Sequence of chain B:
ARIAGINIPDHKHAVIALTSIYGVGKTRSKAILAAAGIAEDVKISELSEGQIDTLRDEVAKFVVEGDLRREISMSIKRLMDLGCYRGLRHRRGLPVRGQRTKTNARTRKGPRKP

Sequence of chain A:
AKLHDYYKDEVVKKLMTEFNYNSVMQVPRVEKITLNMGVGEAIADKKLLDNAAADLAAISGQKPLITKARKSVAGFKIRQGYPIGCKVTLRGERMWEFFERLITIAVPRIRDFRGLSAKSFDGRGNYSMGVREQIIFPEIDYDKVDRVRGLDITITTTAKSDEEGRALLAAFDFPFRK

These two protein chains interact to form a complex.

Contacts between the two chains:
Residue K144 in chain A interacts with residue I8 in chain B (closest heavy-atom distance 3.5 Å).
Residue R114 in chain A is in contact with residue R70 in chain B (closest heavy-atom distance 3.0 Å).
Residue R114 in chain A is in contact with residue E65 in chain B (closest heavy-atom distance 4.8 Å).
Residue D143 in chain A interacts with residue I6 in chain B (closest heavy-atom distance 3.9 Å).
Residue R114 in chain A interacts with residue D67 in chain B (closest heavy-atom distance 4.3 Å).
Residue Y142 in chain A contacts residue A1 in chain B (closest heavy-atom distance 4.6 Å).
Residue G115 in chain A contacts residue R70 in chain B (closest heavy-atom distance 4.4 Å).
Residue D143 in chain A contacts residue I8 in chain B (closest heavy-atom distance 4.5 Å).
Residue R114 in chain A is in contact with residue G66 in chain B (closest heavy-atom distance 4.5 Å).
Residue K144 in chain A is in contact with residue N7 in chain B (closest heavy-atom distance 4.4 Å).
Residue R109 in chain A is in contact with residue R56 in chain B (closest heavy-atom distance 4.9 Å).